Interface contacts:
Residue Y831 in chain A is in contact with residue E58 in chain B (closest heavy-atom distance 3.4 Å).
Residue T824 in chain A is in contact with residue T91 in chain B (closest heavy-atom distance 3.4 Å).
Residue A811 in chain A is in contact with residue A131 in chain B (closest heavy-atom distance 3.4 Å).
Residue F822 in chain A contacts residue A166 in chain B (closest heavy-atom distance 3.3 Å).
Residue L812 in chain A contacts residue S150 in chain B (closest heavy-atom distance 3.4 Å).
Residue Y831 in chain A contacts residue E61 in chain B (closest heavy-atom distance 3.2 Å).
Residue Q808 in chain A is in contact with residue D136 in chain B (closest heavy-atom distance 3.4 Å).
Residue R820 in chain A interacts with residue S17 in chain B (closest heavy-atom distance 3.4 Å).
Residue W828 in chain A is in contact with residue E124 in chain B (closest heavy-atom distance 3.0 Å).
Residue R820 in chain A is in contact with residue D23 in chain B (closest heavy-atom distance 2.9 Å).
Residue Q816 in chain A contacts residue E156 in chain B (closest heavy-atom distance 3.1 Å).
Residue K821 in chain A contacts residue Q93 in chain B (closest heavy-atom distance 3.2 Å).
Residue T824 in chain A interacts with residue Q93 in chain B (closest heavy-atom distance 3.3 Å).
Residue W828 in chain A interacts with residue R88 in chain B (closest heavy-atom distance 3.2 Å).
Residue A811 in chain A contacts residue F135 in chain B (closest heavy-atom distance 3.4 Å).
Residue L823 in chain A interacts with residue E165 in chain B (closest heavy-atom distance 3.1 Å).
Residue L819 in chain A contacts residue L147 in chain B (closest heavy-atom distance 3.1 Å).
Residue Q808 in chain A interacts with residue L134 in chain B (closest heavy-atom distance 3.3 Å).
Residue T824 in chain A is in contact with residue R88 in chain B (closest heavy-atom distance 3.0 Å).
Residue V814 in chain A interacts with residue R39 in chain B (closest heavy-atom distance 3.4 Å).
Residue K832 in chain A contacts residue K189 in chain B (closest heavy-atom distance 3.4 Å).
Residue Q816 in chain A is in contact with residue L151 in chain B (closest heavy-atom distance 3.3 Å).
Residue K821 in chain A contacts residue E162 in chain B (closest heavy-atom distance 3.4 Å).
Residue R826 in chain A interacts with residue Q185 in chain B (closest heavy-atom distance 2.8 Å).
Residue Q816 in chain A interacts with residue S150 in chain B (closest heavy-atom distance 3.4 Å).
Residue R826 in chain A interacts with residue A166 in chain B (closest heavy-atom distance 2.9 Å).
Residue K821 in chain A interacts with residue E20 in chain B (closest heavy-atom distance 3.1 Å).
Residue K832 in chain A is in contact with residue G190 in chain B (closest heavy-atom distance 3.3 Å).
Residue L823 in chain A is in contact with residue R88 in chain B (closest heavy-atom distance 3.2 Å).
Residue Q808 in chain A is in contact with residue E137 in chain B (closest heavy-atom distance 3.0 Å).
Residue I815 in chain A is in contact with residue L147 in chain B (closest heavy-atom distance 3.4 Å).
Residue W830 in chain A is in contact with residue F115 in chain B (closest heavy-atom distance 3.3 Å).
Residue W828 in chain A is in contact with residue T122 in chain B (closest heavy-atom distance 3.4 Å).
Residue L829 in chain A contacts residue E101 in chain B (closest heavy-atom distance 3.2 Å).
Residue K832 in chain A contacts residue Q185 in chain B (closest heavy-atom distance 3.4 Å).
Residue R826 in chain A contacts residue G190 in chain B (closest heavy-atom distance 3.2 Å).
Residue K836 in chain A contacts residue P171 in chain B (closest heavy-atom distance 3.2 Å).
Residue W830 in chain A is in contact with residue Q55 in chain B (closest heavy-atom distance 3.3 Å).
Residue R820 in chain A contacts residue P26 in chain B (closest heavy-atom distance 3.4 Å).
Residue L823 in chain A interacts with residue E169 in chain B (closest heavy-atom distance 3.3 Å).
Residue L829 in chain A interacts with residue E58 in chain B (closest heavy-atom distance 3.1 Å).
Residue R820 in chain A contacts residue E162 in chain B (closest heavy-atom distance 2.7 Å).
Residue T824 in chain A contacts residue C90 in chain B (closest heavy-atom distance 3.4 Å).
Residue R817 in chain A contacts residue S17 in chain B (closest heavy-atom distance 3.1 Å).
Residue V837 in chain A is in contact with residue E192 in chain B (closest heavy-atom distance 3.4 Å).
Residue R817 in chain A interacts with residue A40 in chain B (closest heavy-atom distance 3.1 Å).
Residue R820 in chain A is in contact with residue Q93 in chain B (closest heavy-atom distance 3.4 Å).
Residue N827 in chain A contacts residue R88 in chain B (closest heavy-atom distance 3.2 Å).
Residue R826 in chain A is in contact with residue E144 in chain B (closest heavy-atom distance 2.9 Å).
Residue K832 in chain A is in contact with residue R118 in chain B (closest heavy-atom distance 3.3 Å).
Residue W830 in chain A is in contact with residue E58 in chain B (closest heavy-atom distance 3.4 Å).
Residue T824 in chain A interacts with residue E94 in chain B (closest heavy-atom distance 3.3 Å).
Residue R820 in chain A contacts residue E20 in chain B (closest heavy-atom distance 2.8 Å).
Residue L813 in chain A is in contact with residue P29 in chain B (closest heavy-atom distance 3.4 Å).
Residue E807 in chain A contacts residue L134 in chain B (closest heavy-atom distance 3.3 Å).
Residue R826 in chain A interacts with residue A170 in chain B (closest heavy-atom distance 3.3 Å).
Residue W830 in chain A interacts with residue R118 in chain B (closest heavy-atom distance 3.2 Å).
Residue W828 in chain A interacts with residue I186 in chain B (closest heavy-atom distance 3.2 Å).
Residue L823 in chain A is in contact with residue E162 in chain B (closest heavy-atom distance 3.2 Å).
Residue R817 in chain A interacts with residue T122 in chain B (closest heavy-atom distance 3.0 Å).

Sequence of chain B:
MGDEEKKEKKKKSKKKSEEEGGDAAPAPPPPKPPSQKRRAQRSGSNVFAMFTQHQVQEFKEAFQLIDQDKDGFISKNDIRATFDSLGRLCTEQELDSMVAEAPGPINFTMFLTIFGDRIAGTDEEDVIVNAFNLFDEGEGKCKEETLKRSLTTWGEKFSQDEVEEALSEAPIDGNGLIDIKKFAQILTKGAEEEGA

Sequence of chain A:
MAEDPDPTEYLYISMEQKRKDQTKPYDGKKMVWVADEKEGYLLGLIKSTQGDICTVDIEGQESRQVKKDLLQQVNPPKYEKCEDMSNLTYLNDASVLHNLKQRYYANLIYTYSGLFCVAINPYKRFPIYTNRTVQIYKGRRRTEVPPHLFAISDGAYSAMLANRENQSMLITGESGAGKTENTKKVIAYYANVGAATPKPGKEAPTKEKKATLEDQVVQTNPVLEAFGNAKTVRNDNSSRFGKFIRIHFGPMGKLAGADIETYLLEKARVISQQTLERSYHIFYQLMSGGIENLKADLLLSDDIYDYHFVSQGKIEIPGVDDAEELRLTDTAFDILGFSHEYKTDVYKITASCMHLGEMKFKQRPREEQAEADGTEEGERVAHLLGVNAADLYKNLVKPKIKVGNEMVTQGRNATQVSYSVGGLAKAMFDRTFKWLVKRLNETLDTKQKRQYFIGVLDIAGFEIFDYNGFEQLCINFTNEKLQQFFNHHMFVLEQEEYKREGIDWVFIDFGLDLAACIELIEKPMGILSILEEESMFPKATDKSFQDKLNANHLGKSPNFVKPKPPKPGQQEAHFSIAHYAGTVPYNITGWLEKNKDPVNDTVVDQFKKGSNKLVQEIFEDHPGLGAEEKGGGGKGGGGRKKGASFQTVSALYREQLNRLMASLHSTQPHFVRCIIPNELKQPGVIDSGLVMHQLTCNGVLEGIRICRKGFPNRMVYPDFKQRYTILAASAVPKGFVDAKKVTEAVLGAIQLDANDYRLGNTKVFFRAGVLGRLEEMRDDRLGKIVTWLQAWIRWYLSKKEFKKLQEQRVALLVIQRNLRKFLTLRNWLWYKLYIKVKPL

These two protein chains interact to form a complex.